Sequence of the second protein:
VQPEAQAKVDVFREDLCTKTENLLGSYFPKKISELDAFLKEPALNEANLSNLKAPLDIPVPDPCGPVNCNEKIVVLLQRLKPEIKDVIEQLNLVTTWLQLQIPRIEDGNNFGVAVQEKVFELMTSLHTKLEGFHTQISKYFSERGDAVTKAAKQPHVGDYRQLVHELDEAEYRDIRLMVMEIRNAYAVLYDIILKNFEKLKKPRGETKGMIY

This data describes a binding interaction between two proteins.

Sequence of the first protein:
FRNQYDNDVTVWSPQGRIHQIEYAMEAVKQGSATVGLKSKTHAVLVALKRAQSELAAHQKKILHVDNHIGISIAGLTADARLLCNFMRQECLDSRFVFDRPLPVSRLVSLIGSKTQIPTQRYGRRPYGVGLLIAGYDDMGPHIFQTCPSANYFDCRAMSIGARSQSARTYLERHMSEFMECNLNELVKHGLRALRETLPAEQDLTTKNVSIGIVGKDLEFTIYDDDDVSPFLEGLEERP

Interface contacts:
Residue A28 in the first protein is in contact with residue Y249 in the second protein (closest heavy-atom distance 4.5 Å).
Residue T78 in the first protein interacts with residue I248 in the second protein (closest heavy-atom distance 3.5 Å).
Residue Q31 in the first protein contacts residue Y249 in the second protein (closest heavy-atom distance 3.8 Å).
Residue L77 in the first protein is in contact with residue I248 in the second protein (closest heavy-atom distance 3.5 Å).
Residue G76 in the first protein contacts residue I248 in the second protein (closest heavy-atom distance 4.4 Å).
Residue R51 in the first protein contacts residue Y249 in the second protein (closest heavy-atom distance 4.5 Å).
Residue T78 in the first protein is in contact with residue Y249 in the second protein (closest heavy-atom distance 4.6 Å).
Residue G32 in the first protein is in contact with residue Y249 in the second protein (closest heavy-atom distance 4.1 Å).
Residue L77 in the first protein is in contact with residue Y249 in the second protein (closest heavy-atom distance 3.6 Å).
Residue Q60 in the first protein is in contact with residue Y249 in the second protein (closest heavy-atom distance 3.6 Å).
Residue T78 in the first protein interacts with residue M247 in the second protein (closest heavy-atom distance 4.6 Å).
Residue G76 in the first protein interacts with residue Y249 in the second protein (closest heavy-atom distance 4.3 Å).